Sequence of protein 2:
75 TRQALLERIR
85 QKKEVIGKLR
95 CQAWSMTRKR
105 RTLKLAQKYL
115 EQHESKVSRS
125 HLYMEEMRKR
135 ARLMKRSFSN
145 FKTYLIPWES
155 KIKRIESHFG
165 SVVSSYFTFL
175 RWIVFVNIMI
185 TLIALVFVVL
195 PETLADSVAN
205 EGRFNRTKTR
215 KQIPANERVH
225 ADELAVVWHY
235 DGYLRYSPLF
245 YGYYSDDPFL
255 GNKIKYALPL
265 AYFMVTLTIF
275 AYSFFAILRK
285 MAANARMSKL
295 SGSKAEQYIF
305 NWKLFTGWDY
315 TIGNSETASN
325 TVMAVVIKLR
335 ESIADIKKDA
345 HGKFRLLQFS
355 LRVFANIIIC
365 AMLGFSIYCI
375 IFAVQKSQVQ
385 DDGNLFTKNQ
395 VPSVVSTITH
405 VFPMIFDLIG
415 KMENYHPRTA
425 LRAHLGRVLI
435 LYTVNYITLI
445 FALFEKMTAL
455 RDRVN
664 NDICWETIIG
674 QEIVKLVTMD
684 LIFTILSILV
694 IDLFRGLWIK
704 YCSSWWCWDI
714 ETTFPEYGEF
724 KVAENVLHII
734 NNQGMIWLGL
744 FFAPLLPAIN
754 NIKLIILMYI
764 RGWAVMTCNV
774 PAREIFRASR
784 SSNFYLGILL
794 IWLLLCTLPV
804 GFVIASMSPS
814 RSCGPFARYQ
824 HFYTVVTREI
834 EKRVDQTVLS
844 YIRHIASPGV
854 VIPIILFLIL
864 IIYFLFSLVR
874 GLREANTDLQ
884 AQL

The following describes two proteins that form a bound complex.

Interface contacts:
Residue L801 in protein 1 is in contact with residue G852 in protein 2 (closest heavy-atom distance 3.9 Å).
Residue V872 in protein 1 interacts with residue L868 in protein 2 (closest heavy-atom distance 4.0 Å).
Residue L797 in protein 1 contacts residue F860 in protein 2 (closest heavy-atom distance 4.0 Å).
Residue F278 in protein 1 is in contact with residue L859 in protein 2 (closest heavy-atom distance 3.7 Å).
Residue I864 in protein 1 is in contact with residue I865 in protein 2 (closest heavy-atom distance 3.8 Å).
Residue F278 in protein 1 contacts residue L863 in protein 2 (closest heavy-atom distance 4.0 Å).
Residue G852 in protein 1 contacts residue L801 in protein 2 (closest heavy-atom distance 3.9 Å).
Residue G804 in protein 1 is in contact with residue G852 in protein 2 (closest heavy-atom distance 3.5 Å).
Residue L863 in protein 1 is in contact with residue L793 in protein 2 (closest heavy-atom distance 4.0 Å).
Residue S297 in protein 1 is in contact with residue G874 in protein 2 (closest heavy-atom distance 3.9 Å).
Residue L801 in protein 1 contacts residue P856 in protein 2 (closest heavy-atom distance 3.6 Å).
Residue S850 in protein 1 is in contact with residue A808 in protein 2 (closest heavy-atom distance 3.8 Å).
Residue F805 in protein 1 interacts with residue G852 in protein 2 (closest heavy-atom distance 3.7 Å).
Residue V872 in protein 1 contacts residue V872 in protein 2 (closest heavy-atom distance 3.7 Å).
Residue L868 in protein 1 interacts with residue I865 in protein 2 (closest heavy-atom distance 3.8 Å).
Residue Y866 in protein 1 contacts residue R290 in protein 2 (closest heavy-atom distance 4.0 Å).
Residue L861 in protein 1 interacts with residue I865 in protein 2 (closest heavy-atom distance 3.7 Å).
Residue N879 in protein 1 interacts with residue L875 in protein 2 (closest heavy-atom distance 3.8 Å).
Residue S297 in protein 1 contacts residue A878 in protein 2 (closest heavy-atom distance 4.0 Å).
Residue L868 in protein 1 interacts with residue V872 in protein 2 (closest heavy-atom distance 4.0 Å).
Residue G852 in protein 1 is in contact with residue A808 in protein 2 (closest heavy-atom distance 3.5 Å).
Residue I865 in protein 1 contacts residue L868 in protein 2 (closest heavy-atom distance 3.8 Å).
Residue L797 in protein 1 is in contact with residue L859 in protein 2 (closest heavy-atom distance 4.1 Å).
Residue L861 in protein 1 interacts with residue L861 in protein 2 (closest heavy-atom distance 3.8 Å).
Residue L797 in protein 1 contacts residue L863 in protein 2 (closest heavy-atom distance 3.7 Å).
Residue K298 in protein 1 contacts residue L875 in protein 2 (closest heavy-atom distance 4.0 Å).
Residue P856 in protein 1 contacts residue L801 in protein 2 (closest heavy-atom distance 3.6 Å).
Residue V853 in protein 1 is in contact with residue F805 in protein 2 (closest heavy-atom distance 3.9 Å).
Residue L875 in protein 1 contacts residue K298 in protein 2 (closest heavy-atom distance 4.0 Å).
Residue G852 in protein 1 interacts with residue F805 in protein 2 (closest heavy-atom distance 3.8 Å).
Residue I858 in protein 1 contacts residue L861 in protein 2 (closest heavy-atom distance 4.1 Å).
Residue G874 in protein 1 contacts residue S297 in protein 2 (closest heavy-atom distance 3.9 Å).
Residue L793 in protein 1 is in contact with residue L863 in protein 2 (closest heavy-atom distance 4.0 Å).
Residue A808 in protein 1 contacts residue P851 in protein 2 (closest heavy-atom distance 4.0 Å).
Residue P851 in protein 1 interacts with residue A808 in protein 2 (closest heavy-atom distance 4.0 Å).
Residue I865 in protein 1 contacts residue I865 in protein 2 (closest heavy-atom distance 3.5 Å).
Residue I865 in protein 1 interacts with residue I864 in protein 2 (closest heavy-atom distance 3.7 Å).
Residue L801 in protein 1 contacts residue V853 in protein 2 (closest heavy-atom distance 3.7 Å).
Residue L859 in protein 1 is in contact with residue L797 in protein 2 (closest heavy-atom distance 4.1 Å).
Residue L861 in protein 1 contacts residue I858 in protein 2 (closest heavy-atom distance 4.1 Å).
Residue L875 in protein 1 is in contact with residue N879 in protein 2 (closest heavy-atom distance 3.7 Å).
Residue L859 in protein 1 interacts with residue F278 in protein 2 (closest heavy-atom distance 3.6 Å).
Residue A808 in protein 1 interacts with residue G852 in protein 2 (closest heavy-atom distance 3.5 Å).
Residue A808 in protein 1 interacts with residue S850 in protein 2 (closest heavy-atom distance 3.8 Å).
Residue V872 in protein 1 interacts with residue L871 in protein 2 (closest heavy-atom distance 4.0 Å).
Residue F805 in protein 1 interacts with residue H847 in protein 2 (closest heavy-atom distance 3.9 Å).
Residue L294 in protein 1 is in contact with residue G874 in protein 2 (closest heavy-atom distance 4.0 Å).
Residue H847 in protein 1 interacts with residue F805 in protein 2 (closest heavy-atom distance 3.9 Å).
Residue G852 in protein 1 contacts residue G804 in protein 2 (closest heavy-atom distance 3.5 Å).
Residue F805 in protein 1 is in contact with residue V853 in protein 2 (closest heavy-atom distance 3.9 Å).
Residue L863 in protein 1 is in contact with residue L797 in protein 2 (closest heavy-atom distance 3.7 Å).
Residue I865 in protein 1 is in contact with residue L861 in protein 2 (closest heavy-atom distance 3.7 Å).
Residue L875 in protein 1 contacts residue L875 in protein 2 (closest heavy-atom distance 4.0 Å).
Residue I858 in protein 1 contacts residue I858 in protein 2 (closest heavy-atom distance 3.7 Å).
Residue G874 in protein 1 interacts with residue L294 in protein 2 (closest heavy-atom distance 3.9 Å).
Residue L863 in protein 1 interacts with residue F278 in protein 2 (closest heavy-atom distance 4.0 Å).
Residue F860 in protein 1 contacts residue L797 in protein 2 (closest heavy-atom distance 4.0 Å).
Residue N879 in protein 1 contacts residue N879 in protein 2 (closest heavy-atom distance 2.9 Å).
Residue L868 in protein 1 interacts with residue L868 in protein 2 (closest heavy-atom distance 3.8 Å).
Residue V853 in protein 1 interacts with residue L801 in protein 2 (closest heavy-atom distance 3.7 Å).

Sequence of protein 1:
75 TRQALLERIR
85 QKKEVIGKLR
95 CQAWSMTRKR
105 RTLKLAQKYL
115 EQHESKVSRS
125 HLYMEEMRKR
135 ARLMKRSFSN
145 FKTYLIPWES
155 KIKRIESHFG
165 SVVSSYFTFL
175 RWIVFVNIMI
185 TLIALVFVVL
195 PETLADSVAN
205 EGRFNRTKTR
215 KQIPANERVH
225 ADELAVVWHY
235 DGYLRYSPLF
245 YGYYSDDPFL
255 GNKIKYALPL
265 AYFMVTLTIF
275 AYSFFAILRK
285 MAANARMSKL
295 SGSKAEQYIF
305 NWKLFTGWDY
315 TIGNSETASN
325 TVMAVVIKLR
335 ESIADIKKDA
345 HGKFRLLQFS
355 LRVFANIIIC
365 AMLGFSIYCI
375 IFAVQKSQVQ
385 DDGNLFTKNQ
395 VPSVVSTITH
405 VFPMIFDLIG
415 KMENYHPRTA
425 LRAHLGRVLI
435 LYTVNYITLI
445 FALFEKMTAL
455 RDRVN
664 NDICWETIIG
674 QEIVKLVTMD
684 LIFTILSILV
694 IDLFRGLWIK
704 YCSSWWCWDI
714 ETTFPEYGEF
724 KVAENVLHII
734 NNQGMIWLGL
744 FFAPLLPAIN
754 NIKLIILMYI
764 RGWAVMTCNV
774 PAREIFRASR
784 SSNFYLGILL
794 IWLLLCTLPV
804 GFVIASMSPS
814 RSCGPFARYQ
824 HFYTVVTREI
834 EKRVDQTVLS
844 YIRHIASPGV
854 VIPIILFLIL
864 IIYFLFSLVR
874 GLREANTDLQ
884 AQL